Sequence of chain A:
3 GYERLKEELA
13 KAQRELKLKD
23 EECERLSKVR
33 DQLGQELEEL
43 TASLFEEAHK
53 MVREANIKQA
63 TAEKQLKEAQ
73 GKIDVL

Sequence of chain B:
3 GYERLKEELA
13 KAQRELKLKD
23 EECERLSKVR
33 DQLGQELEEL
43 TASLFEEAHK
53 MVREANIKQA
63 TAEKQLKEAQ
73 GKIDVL

Interface contacts:
Residue A57 in chain B interacts with residue A57 in chain A (closest heavy-atom distance 3.3 Å).
Residue R32 in chain B interacts with residue V31 in chain A (closest heavy-atom distance 4.4 Å).
Residue K21 in chain B is in contact with residue K21 in chain A (closest heavy-atom distance 3.6 Å).
Residue L35 in chain B is in contact with residue R32 in chain A (closest heavy-atom distance 3.4 Å).
Residue V54 in chain B contacts residue A50 in chain A (closest heavy-atom distance 3.7 Å).
Residue A64 in chain B is in contact with residue A64 in chain A (closest heavy-atom distance 4.9 Å).
Residue M53 in chain B interacts with residue A50 in chain A (closest heavy-atom distance 4.1 Å).
Residue A50 in chain B is in contact with residue A50 in chain A (closest heavy-atom distance 4.5 Å).
Residue A57 in chain B interacts with residue N58 in chain A (closest heavy-atom distance 4.5 Å).
Residue K21 in chain B is in contact with residue D22 in chain A (closest heavy-atom distance 2.6 Å).
Residue Q61 in chain B interacts with residue A57 in chain A (closest heavy-atom distance 3.6 Å).
Residue Q61 in chain B interacts with residue E56 in chain A (closest heavy-atom distance 4.4 Å).
Residue F47 in chain B is in contact with residue L42 in chain A (closest heavy-atom distance 4.4 Å).
Residue L28 in chain B contacts residue C25 in chain A (closest heavy-atom distance 4.8 Å).
Residue V54 in chain B interacts with residue M53 in chain A (closest heavy-atom distance 3.6 Å).
Residue N58 in chain B is in contact with residue A57 in chain A (closest heavy-atom distance 3.1 Å).
Residue S29 in chain B interacts with residue L28 in chain A (closest heavy-atom distance 3.6 Å).
Residue F47 in chain B is in contact with residue L46 in chain A (closest heavy-atom distance 3.3 Å).
Residue C25 in chain B interacts with residue L28 in chain A (closest heavy-atom distance 4.2 Å).
Residue L39 in chain B contacts residue G36 in chain A (closest heavy-atom distance 4.9 Å).
Residue C25 in chain B contacts residue K21 in chain A (closest heavy-atom distance 4.5 Å).
Residue T43 in chain B interacts with residue L39 in chain A (closest heavy-atom distance 4.7 Å).
Residue V54 in chain B interacts with residue V54 in chain A (closest heavy-atom distance 3.9 Å).
Residue E24 in chain B is in contact with residue C25 in chain A (closest heavy-atom distance 4.3 Å).
Residue L39 in chain B contacts residue L39 in chain A (closest heavy-atom distance 3.9 Å).
Residue L39 in chain B interacts with residue L35 in chain A (closest heavy-atom distance 3.3 Å).
Residue G36 in chain B contacts residue L35 in chain A (closest heavy-atom distance 4.0 Å).
Residue R32 in chain B interacts with residue L28 in chain A (closest heavy-atom distance 4.4 Å).
Residue K21 in chain B contacts residue C25 in chain A (closest heavy-atom distance 4.8 Å).
Residue Q61 in chain B interacts with residue K60 in chain A (closest heavy-atom distance 3.1 Å).
Residue L42 in chain B contacts residue L39 in chain A (closest heavy-atom distance 4.4 Å).
Residue A57 in chain B is in contact with residue V54 in chain A (closest heavy-atom distance 3.6 Å).
Residue L68 in chain B contacts residue A64 in chain A (closest heavy-atom distance 4.2 Å).
Residue K21 in chain B contacts residue L18 in chain A (closest heavy-atom distance 4.3 Å).
Residue T43 in chain B interacts with residue L42 in chain A (closest heavy-atom distance 4.1 Å).
Residue L35 in chain B is in contact with residue L35 in chain A (closest heavy-atom distance 4.0 Å).
Residue A50 in chain B contacts residue L46 in chain A (closest heavy-atom distance 3.4 Å).
Residue K60 in chain B is in contact with residue Q61 in chain A (closest heavy-atom distance 3.7 Å).
Residue R32 in chain B is in contact with residue L35 in chain A (closest heavy-atom distance 4.5 Å).
Residue L46 in chain B contacts residue T43 in chain A (closest heavy-atom distance 3.3 Å).
Residue E65 in chain B interacts with residue A64 in chain A (closest heavy-atom distance 4.2 Å).
Residue Q61 in chain B interacts with residue Q61 in chain A (closest heavy-atom distance 4.1 Å).
Residue C25 in chain B contacts residue E24 in chain A (closest heavy-atom distance 4.2 Å).
Residue M53 in chain B contacts residue V54 in chain A (closest heavy-atom distance 4.4 Å).
Residue L46 in chain B contacts residue L46 in chain A (closest heavy-atom distance 4.8 Å).
Residue A64 in chain B contacts residue Q61 in chain A (closest heavy-atom distance 4.3 Å).
Residue L46 in chain B contacts residue L39 in chain A (closest heavy-atom distance 4.7 Å).
Residue L28 in chain B is in contact with residue L28 in chain A (closest heavy-atom distance 3.5 Å).
Residue L28 in chain B contacts residue S29 in chain A (closest heavy-atom distance 3.9 Å).
Residue V31 in chain B contacts residue R32 in chain A (closest heavy-atom distance 5.0 Å).

The following describes two proteins that form a bound complex.